Contacts between the two chains:
Residue L16 in the first protein contacts residue L16 in the second protein (closest heavy-atom distance 3.6 Å).
Residue M30 in the first protein is in contact with residue V27 in the second protein (closest heavy-atom distance 3.8 Å).
Residue L23 in the first protein interacts with residue V27 in the second protein (closest heavy-atom distance 5.0 Å).
Residue D40 in the first protein is in contact with residue N45 in the second protein (closest heavy-atom distance 2.9 Å).
Residue M30 in the first protein is in contact with residue V34 in the second protein (closest heavy-atom distance 3.4 Å).
Residue A41 in the first protein is in contact with residue A41 in the second protein (closest heavy-atom distance 3.9 Å).
Residue L48 in the first protein interacts with residue L48 in the second protein (closest heavy-atom distance 4.0 Å).
Residue M30 in the first protein contacts residue R31 in the second protein (closest heavy-atom distance 4.1 Å).
Residue A44 in the first protein is in contact with residue A44 in the second protein (closest heavy-atom distance 3.8 Å).
Residue L16 in the first protein is in contact with residue V13 in the second protein (closest heavy-atom distance 4.0 Å).
Residue A37 in the first protein interacts with residue V34 in the second protein (closest heavy-atom distance 4.4 Å).
Residue R47 in the first protein interacts with residue A52 in the second protein (closest heavy-atom distance 4.2 Å).
Residue D40 in the first protein contacts residue A42 in the second protein (closest heavy-atom distance 3.5 Å).
Residue L9 in the first protein contacts residue I6 in the second protein (closest heavy-atom distance 4.2 Å).
Residue L16 in the first protein is in contact with residue V20 in the second protein (closest heavy-atom distance 3.8 Å).
Residue L23 in the first protein is in contact with residue V20 in the second protein (closest heavy-atom distance 3.6 Å).
Residue D40 in the first protein interacts with residue K38 in the second protein (closest heavy-atom distance 4.7 Å).
Residue Y55 in the first protein is in contact with residue Y55 in the second protein (closest heavy-atom distance 3.3 Å).
Residue K54 in the first protein interacts with residue R56 in the second protein (closest heavy-atom distance 4.0 Å).
Residue K5 in the first protein is in contact with residue I6 in the second protein (closest heavy-atom distance 3.5 Å).
Residue M51 in the first protein interacts with residue R56 in the second protein (closest heavy-atom distance 4.2 Å).
Residue R43 in the first protein is in contact with residue N45 in the second protein (closest heavy-atom distance 3.4 Å).
Residue A37 in the first protein is in contact with residue A37 in the second protein (closest heavy-atom distance 4.0 Å).
Residue N50 in the first protein is in contact with residue R56 in the second protein (closest heavy-atom distance 4.4 Å).
Residue A44 in the first protein contacts residue N45 in the second protein (closest heavy-atom distance 3.4 Å).
Residue K5 in the first protein is in contact with residue S10 in the second protein (closest heavy-atom distance 2.7 Å).
Residue M30 in the first protein is in contact with residue M30 in the second protein (closest heavy-atom distance 2.6 Å).
Residue R47 in the first protein contacts residue L48 in the second protein (closest heavy-atom distance 3.4 Å).
Residue V34 in the first protein contacts residue V34 in the second protein (closest heavy-atom distance 3.8 Å).
Residue D12 in the first protein is in contact with residue N17 in the second protein (closest heavy-atom distance 4.8 Å).
Residue D26 in the first protein interacts with residue R31 in the second protein (closest heavy-atom distance 4.0 Å).
Residue N3 in the first protein is in contact with residue I6 in the second protein (closest heavy-atom distance 4.0 Å).
Residue L16 in the first protein interacts with residue N17 in the second protein (closest heavy-atom distance 3.3 Å).
Residue K19 in the first protein is in contact with residue V20 in the second protein (closest heavy-atom distance 3.8 Å).
Residue D26 in the first protein interacts with residue V27 in the second protein (closest heavy-atom distance 4.3 Å).
Residue L23 in the first protein is in contact with residue S24 in the second protein (closest heavy-atom distance 3.5 Å).
Residue Y55 in the first protein contacts residue R56 in the second protein (closest heavy-atom distance 3.6 Å).
Residue D40 in the first protein interacts with residue A41 in the second protein (closest heavy-atom distance 3.5 Å).
Residue M51 in the first protein is in contact with residue M51 in the second protein (closest heavy-atom distance 2.9 Å).
Residue V34 in the first protein is in contact with residue M30 in the second protein (closest heavy-atom distance 4.6 Å).
Residue R47 in the first protein contacts residue D49 in the second protein (closest heavy-atom distance 2.8 Å).
Residue M51 in the first protein interacts with residue L48 in the second protein (closest heavy-atom distance 4.2 Å).
Residue V20 in the first protein interacts with residue V20 in the second protein (closest heavy-atom distance 4.0 Å).
Residue V13 in the first protein interacts with residue V13 in the second protein (closest heavy-atom distance 4.1 Å).
Residue L9 in the first protein contacts residue S10 in the second protein (closest heavy-atom distance 3.7 Å).
Residue A37 in the first protein interacts with residue K38 in the second protein (closest heavy-atom distance 3.8 Å).
Residue L23 in the first protein interacts with residue L23 in the second protein (closest heavy-atom distance 4.0 Å).
Residue I6 in the first protein is in contact with residue I6 in the second protein (closest heavy-atom distance 4.2 Å).
Residue A44 in the first protein is in contact with residue A41 in the second protein (closest heavy-atom distance 4.7 Å).
Residue R47 in the first protein contacts residue N45 in the second protein (closest heavy-atom distance 3.1 Å).
Residue L9 in the first protein interacts with residue V13 in the second protein (closest heavy-atom distance 4.1 Å).
Residue D12 in the first protein is in contact with residue V13 in the second protein (closest heavy-atom distance 3.8 Å).
Residue L9 in the first protein contacts residue L9 in the second protein (closest heavy-atom distance 4.2 Å).
Residue A37 in the first protein interacts with residue A41 in the second protein (closest heavy-atom distance 4.1 Å).
Residue D33 in the first protein contacts residue V34 in the second protein (closest heavy-atom distance 3.7 Å).
Residue A44 in the first protein interacts with residue L48 in the second protein (closest heavy-atom distance 3.5 Å).
Residue R43 in the first protein is in contact with residue D49 in the second protein (closest heavy-atom distance 4.3 Å).
Residue V27 in the first protein interacts with residue V27 in the second protein (closest heavy-atom distance 3.9 Å).

This data describes a binding interaction between two proteins.

Sequence of the second protein:
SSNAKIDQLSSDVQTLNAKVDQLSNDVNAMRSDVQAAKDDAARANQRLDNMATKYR

Sequence of the first protein:
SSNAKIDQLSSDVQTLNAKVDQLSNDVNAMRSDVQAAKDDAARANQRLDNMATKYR